Sequence of the second protein:
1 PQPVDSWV

Interface contacts:
Residue G11 in the first protein contacts residue V4 in the second protein (closest heavy-atom distance 4.3 Å).
Residue I9 in the first protein interacts with residue S6 in the second protein (closest heavy-atom distance 2.8 Å).
Residue S8 in the first protein contacts residue D5 in the second protein (closest heavy-atom distance 2.6 Å).
Residue F7 in the first protein contacts residue V8 in the second protein (closest heavy-atom distance 2.9 Å).
Residue I9 in the first protein is in contact with residue W7 in the second protein (closest heavy-atom distance 5.0 Å).
Residue S8 in the first protein contacts residue V8 in the second protein (closest heavy-atom distance 4.6 Å).
Residue N181 in the first protein interacts with residue V4 in the second protein (closest heavy-atom distance 3.7 Å).
Residue Y185 in the first protein is in contact with residue P3 in the second protein (closest heavy-atom distance 4.9 Å).
Residue Y184 in the first protein interacts with residue Q2 in the second protein (closest heavy-atom distance 3.1 Å).
Residue Y185 in the first protein interacts with residue V4 in the second protein (closest heavy-atom distance 3.8 Å).
Residue S8 in the first protein is in contact with residue W7 in the second protein (closest heavy-atom distance 3.8 Å).
Residue V65 in the first protein interacts with residue V8 in the second protein (closest heavy-atom distance 4.2 Å).
Residue I9 in the first protein interacts with residue V8 in the second protein (closest heavy-atom distance 4.5 Å).
Residue S10 in the first protein is in contact with residue D5 in the second protein (closest heavy-atom distance 4.2 Å).
Residue G17 in the first protein interacts with residue V4 in the second protein (closest heavy-atom distance 4.5 Å).
Residue G6 in the first protein interacts with residue W7 in the second protein (closest heavy-atom distance 3.6 Å).
Residue Y185 in the first protein is in contact with residue D5 in the second protein (closest heavy-atom distance 3.6 Å).
Residue H61 in the first protein interacts with residue S6 in the second protein (closest heavy-atom distance 3.0 Å).
Residue S187 in the first protein is in contact with residue W7 in the second protein (closest heavy-atom distance 4.3 Å).
Residue H61 in the first protein is in contact with residue V4 in the second protein (closest heavy-atom distance 4.3 Å).
Residue V65 in the first protein is in contact with residue W7 in the second protein (closest heavy-atom distance 4.8 Å).
Residue K69 in the first protein contacts residue V8 in the second protein (closest heavy-atom distance 4.4 Å).
Residue Y182 in the first protein contacts residue P1 in the second protein (closest heavy-atom distance 3.2 Å).
Residue R16 in the first protein is in contact with residue V4 in the second protein (closest heavy-atom distance 4.0 Å).
Residue R16 in the first protein contacts residue P3 in the second protein (closest heavy-atom distance 3.0 Å).
Residue S186 in the first protein is in contact with residue P3 in the second protein (closest heavy-atom distance 4.4 Å).
Residue R31 in the first protein contacts residue W7 in the second protein (closest heavy-atom distance 3.6 Å).
Residue F7 in the first protein contacts residue W7 in the second protein (closest heavy-atom distance 3.4 Å).
Residue F7 in the first protein interacts with residue S6 in the second protein (closest heavy-atom distance 4.2 Å).
Residue G6 in the first protein contacts residue V8 in the second protein (closest heavy-atom distance 3.1 Å).
Residue H183 in the first protein interacts with residue V4 in the second protein (closest heavy-atom distance 3.3 Å).
Residue K69 in the first protein contacts residue W7 in the second protein (closest heavy-atom distance 3.4 Å).
Residue L68 in the first protein is in contact with residue V8 in the second protein (closest heavy-atom distance 3.9 Å).
Residue S186 in the first protein interacts with residue D5 in the second protein (closest heavy-atom distance 2.7 Å).
Residue L5 in the first protein contacts residue V8 in the second protein (closest heavy-atom distance 2.7 Å).
Residue E4 in the first protein contacts residue W7 in the second protein (closest heavy-atom distance 4.4 Å).
Residue S10 in the first protein is in contact with residue V4 in the second protein (closest heavy-atom distance 3.2 Å).
Residue I9 in the first protein interacts with residue D5 in the second protein (closest heavy-atom distance 3.0 Å).
Residue R137 in the first protein is in contact with residue P1 in the second protein (closest heavy-atom distance 3.7 Å).
Residue V104 in the first protein interacts with residue W7 in the second protein (closest heavy-atom distance 3.8 Å).
Residue Y184 in the first protein is in contact with residue P1 in the second protein (closest heavy-atom distance 3.7 Å).
Residue E4 in the first protein contacts residue V8 in the second protein (closest heavy-atom distance 3.5 Å).
Residue Y184 in the first protein is in contact with residue P3 in the second protein (closest heavy-atom distance 3.2 Å).
Residue H183 in the first protein contacts residue P1 in the second protein (closest heavy-atom distance 3.8 Å).
Residue Y184 in the first protein contacts residue D5 in the second protein (closest heavy-atom distance 4.1 Å).
Residue S186 in the first protein is in contact with residue W7 in the second protein (closest heavy-atom distance 3.0 Å).
Residue Q33 in the first protein contacts residue W7 in the second protein (closest heavy-atom distance 4.0 Å).
Residue H61 in the first protein contacts residue D5 in the second protein (closest heavy-atom distance 4.8 Å).
Residue P3 in the first protein is in contact with residue V8 in the second protein (closest heavy-atom distance 4.8 Å).
Residue Y184 in the first protein contacts residue V4 in the second protein (closest heavy-atom distance 2.7 Å).
Residue V32 in the first protein interacts with residue W7 in the second protein (closest heavy-atom distance 4.3 Å).
Residue T30 in the first protein contacts residue D5 in the second protein (closest heavy-atom distance 4.0 Å).
Residue R16 in the first protein contacts residue Q2 in the second protein (closest heavy-atom distance 2.3 Å).
Residue H183 in the first protein is in contact with residue P3 in the second protein (closest heavy-atom distance 4.6 Å).
Residue H183 in the first protein is in contact with residue Q2 in the second protein (closest heavy-atom distance 2.9 Å).
Residue S8 in the first protein contacts residue S6 in the second protein (closest heavy-atom distance 3.1 Å).
Residue I9 in the first protein interacts with residue V4 in the second protein (closest heavy-atom distance 4.0 Å).
Residue R31 in the first protein interacts with residue D5 in the second protein (closest heavy-atom distance 3.5 Å).
Residue H179 in the first protein is in contact with residue P1 in the second protein (closest heavy-atom distance 3.8 Å).
Residue V65 in the first protein contacts residue S6 in the second protein (closest heavy-atom distance 3.7 Å).

This data describes a binding interaction between two proteins.

Sequence of the first protein:
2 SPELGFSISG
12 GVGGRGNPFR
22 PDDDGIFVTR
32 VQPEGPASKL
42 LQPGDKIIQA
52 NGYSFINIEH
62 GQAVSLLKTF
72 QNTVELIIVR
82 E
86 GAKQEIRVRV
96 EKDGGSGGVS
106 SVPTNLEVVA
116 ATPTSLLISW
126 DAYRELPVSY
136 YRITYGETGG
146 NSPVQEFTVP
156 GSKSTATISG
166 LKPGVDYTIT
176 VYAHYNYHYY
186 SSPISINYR